Sequence of the first protein:
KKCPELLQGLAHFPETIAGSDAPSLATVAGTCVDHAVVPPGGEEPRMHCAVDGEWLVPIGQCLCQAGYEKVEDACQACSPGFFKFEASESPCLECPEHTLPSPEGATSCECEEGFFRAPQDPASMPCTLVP

This data describes a binding interaction between two proteins.

Sequence of the second protein:
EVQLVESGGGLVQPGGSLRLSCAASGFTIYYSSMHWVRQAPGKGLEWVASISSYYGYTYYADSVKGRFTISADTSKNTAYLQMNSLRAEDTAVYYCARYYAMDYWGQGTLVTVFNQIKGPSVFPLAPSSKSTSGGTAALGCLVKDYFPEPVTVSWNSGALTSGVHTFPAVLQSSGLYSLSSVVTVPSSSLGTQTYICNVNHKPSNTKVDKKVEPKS

Contacts between the two chains:
Residue Y55 in the second protein contacts residue C95 in the first protein (closest heavy-atom distance 4.1 Å).
Residue Y55 in the second protein interacts with residue E94 in the first protein (closest heavy-atom distance 2.8 Å).
Residue Y31 in the second protein contacts residue P91 in the first protein (closest heavy-atom distance 3.7 Å).
Residue Y99 in the second protein is in contact with residue E94 in the first protein (closest heavy-atom distance 3.5 Å).
Residue Y99 in the second protein is in contact with residue F82 in the first protein (closest heavy-atom distance 3.5 Å).
Residue Y57 in the second protein is in contact with residue E97 in the first protein (closest heavy-atom distance 3.4 Å).
Residue Y31 in the second protein is in contact with residue S90 in the first protein (closest heavy-atom distance 4.4 Å).
Residue Y54 in the second protein is in contact with residue L93 in the first protein (closest heavy-atom distance 3.3 Å).
Residue Y55 in the second protein interacts with residue P126 in the first protein (closest heavy-atom distance 4.7 Å).
Residue Y57 in the second protein is in contact with residue E94 in the first protein (closest heavy-atom distance 4.9 Å).
Residue Y55 in the second protein contacts residue L93 in the first protein (closest heavy-atom distance 4.1 Å).
Residue A101 in the second protein contacts residue E94 in the first protein (closest heavy-atom distance 4.5 Å).
Residue Y55 in the second protein contacts residue S124 in the first protein (closest heavy-atom distance 3.0 Å).
Residue Y31 in the second protein contacts residue C92 in the first protein (closest heavy-atom distance 5.0 Å).
Residue Y54 in the second protein is in contact with residue S124 in the first protein (closest heavy-atom distance 4.3 Å).
Residue Y59 in the second protein contacts residue E97 in the first protein (closest heavy-atom distance 2.3 Å).
Residue S33 in the second protein contacts residue E94 in the first protein (closest heavy-atom distance 2.6 Å).
Residue Y55 in the second protein is in contact with residue F83 in the first protein (closest heavy-atom distance 3.4 Å).
Residue Y55 in the second protein interacts with residue P96 in the first protein (closest heavy-atom distance 3.6 Å).
Residue Y55 in the second protein is in contact with residue E97 in the first protein (closest heavy-atom distance 4.3 Å).
Residue Y99 in the second protein is in contact with residue C92 in the first protein (closest heavy-atom distance 4.9 Å).
Residue Y31 in the second protein is in contact with residue L93 in the first protein (closest heavy-atom distance 4.0 Å).
Residue Y100 in the second protein is in contact with residue E94 in the first protein (closest heavy-atom distance 2.8 Å).